Sequence of the first protein:
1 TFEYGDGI

Interface contacts:
Residue G228 in the second protein interacts with residue G7 in the first protein (closest heavy-atom distance 3.7 Å).
Residue G74 in the second protein is in contact with residue I8 in the first protein (closest heavy-atom distance 4.6 Å).
Residue I229 in the second protein interacts with residue D6 in the first protein (closest heavy-atom distance 4.9 Å).
Residue G228 in the second protein contacts residue I8 in the first protein (closest heavy-atom distance 3.2 Å).
Residue F233 in the second protein interacts with residue G5 in the first protein (closest heavy-atom distance 4.4 Å).
Residue I229 in the second protein contacts residue I8 in the first protein (closest heavy-atom distance 4.2 Å).
Residue M120 in the second protein contacts residue G5 in the first protein (closest heavy-atom distance 3.9 Å).
Residue G230 in the second protein interacts with residue E3 in the first protein (closest heavy-atom distance 3.7 Å).
Residue Q143 in the second protein contacts residue I8 in the first protein (closest heavy-atom distance 3.4 Å).
Residue Q227 in the second protein contacts residue G7 in the first protein (closest heavy-atom distance 3.4 Å).
Residue F233 in the second protein interacts with residue Y4 in the first protein (closest heavy-atom distance 4.8 Å).
Residue P223 in the second protein contacts residue T1 in the first protein (closest heavy-atom distance 3.3 Å).
Residue I226 in the second protein contacts residue F2 in the first protein (closest heavy-atom distance 4.5 Å).
Residue H224 in the second protein contacts residue F2 in the first protein (closest heavy-atom distance 2.9 Å).
Residue Q227 in the second protein interacts with residue F2 in the first protein (closest heavy-atom distance 3.5 Å).
Residue H224 in the second protein contacts residue T1 in the first protein (closest heavy-atom distance 3.2 Å).
Residue G230 in the second protein contacts residue F2 in the first protein (closest heavy-atom distance 4.7 Å).
Residue M120 in the second protein is in contact with residue D6 in the first protein (closest heavy-atom distance 3.3 Å).
Residue N72 in the second protein interacts with residue G7 in the first protein (closest heavy-atom distance 5.0 Å).
Residue A231 in the second protein contacts residue G5 in the first protein (closest heavy-atom distance 3.1 Å).
Residue T69 in the second protein contacts residue I8 in the first protein (closest heavy-atom distance 2.4 Å).
Residue S70 in the second protein contacts residue D6 in the first protein (closest heavy-atom distance 3.1 Å).
Residue K225 in the second protein interacts with residue T1 in the first protein (closest heavy-atom distance 4.4 Å).
Residue A231 in the second protein contacts residue E3 in the first protein (closest heavy-atom distance 3.4 Å).
Residue G230 in the second protein is in contact with residue D6 in the first protein (closest heavy-atom distance 4.8 Å).
Residue G177 in the second protein is in contact with residue I8 in the first protein (closest heavy-atom distance 3.8 Å).
Residue G222 in the second protein interacts with residue F2 in the first protein (closest heavy-atom distance 4.1 Å).
Residue G232 in the second protein interacts with residue E3 in the first protein (closest heavy-atom distance 4.7 Å).
Residue S70 in the second protein contacts residue I8 in the first protein (closest heavy-atom distance 3.5 Å).
Residue N72 in the second protein is in contact with residue I8 in the first protein (closest heavy-atom distance 4.0 Å).
Residue G71 in the second protein contacts residue I8 in the first protein (closest heavy-atom distance 3.0 Å).
Residue T73 in the second protein interacts with residue I8 in the first protein (closest heavy-atom distance 3.5 Å).
Residue F144 in the second protein is in contact with residue I8 in the first protein (closest heavy-atom distance 3.5 Å).
Residue G222 in the second protein interacts with residue E3 in the first protein (closest heavy-atom distance 4.2 Å).
Residue A231 in the second protein interacts with residue Y4 in the first protein (closest heavy-atom distance 3.4 Å).
Residue G71 in the second protein contacts residue G7 in the first protein (closest heavy-atom distance 3.5 Å).
Residue T178 in the second protein is in contact with residue I8 in the first protein (closest heavy-atom distance 3.7 Å).
Residue M120 in the second protein is in contact with residue Y4 in the first protein (closest heavy-atom distance 3.3 Å).
Residue G230 in the second protein interacts with residue I8 in the first protein (closest heavy-atom distance 4.9 Å).
Residue P223 in the second protein interacts with residue E3 in the first protein (closest heavy-atom distance 3.8 Å).
Residue S70 in the second protein interacts with residue G7 in the first protein (closest heavy-atom distance 3.8 Å).
Residue A231 in the second protein contacts residue I8 in the first protein (closest heavy-atom distance 4.2 Å).
Residue P223 in the second protein is in contact with residue F2 in the first protein (closest heavy-atom distance 3.7 Å).
Residue F144 in the second protein contacts residue G5 in the first protein (closest heavy-atom distance 3.7 Å).
Residue K225 in the second protein interacts with residue F2 in the first protein (closest heavy-atom distance 3.8 Å).
Residue K121 in the second protein contacts residue Y4 in the first protein (closest heavy-atom distance 5.0 Å).

The following describes two proteins that form a bound complex.

Sequence of the second protein:
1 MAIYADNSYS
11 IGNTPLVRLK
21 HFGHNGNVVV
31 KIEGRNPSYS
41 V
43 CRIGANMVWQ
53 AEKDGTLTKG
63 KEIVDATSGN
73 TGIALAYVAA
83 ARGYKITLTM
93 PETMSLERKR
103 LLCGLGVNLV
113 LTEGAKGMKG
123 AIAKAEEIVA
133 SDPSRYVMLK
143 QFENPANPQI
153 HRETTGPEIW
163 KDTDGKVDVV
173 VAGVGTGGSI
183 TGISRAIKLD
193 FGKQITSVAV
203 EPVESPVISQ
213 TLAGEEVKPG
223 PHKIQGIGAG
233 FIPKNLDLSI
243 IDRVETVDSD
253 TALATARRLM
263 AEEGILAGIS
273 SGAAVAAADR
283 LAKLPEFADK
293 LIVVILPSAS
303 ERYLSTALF